Sequence of protein 1:
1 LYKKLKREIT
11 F

Sequence of protein 2:
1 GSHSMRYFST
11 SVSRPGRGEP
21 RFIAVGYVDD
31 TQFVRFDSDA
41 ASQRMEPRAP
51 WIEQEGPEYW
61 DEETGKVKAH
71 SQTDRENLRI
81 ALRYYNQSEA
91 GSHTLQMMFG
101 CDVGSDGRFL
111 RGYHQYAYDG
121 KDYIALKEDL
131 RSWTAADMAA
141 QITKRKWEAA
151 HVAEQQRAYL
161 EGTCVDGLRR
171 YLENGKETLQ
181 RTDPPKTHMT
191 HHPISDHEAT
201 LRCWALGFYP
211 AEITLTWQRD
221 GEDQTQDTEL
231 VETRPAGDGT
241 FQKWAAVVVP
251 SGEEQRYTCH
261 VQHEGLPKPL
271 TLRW

These two protein chains interact to form a complex.

Residue-level contacts at the interface:
Residue Y123 in protein 2 interacts with residue F11 in protein 1 (closest heavy-atom distance 3.6 Å).
Residue I80 in protein 2 contacts residue F11 in protein 1 (closest heavy-atom distance 3.7 Å).
Residue T73 in protein 2 is in contact with residue I9 in protein 1 (closest heavy-atom distance 3.6 Å).
Residue Y7 in protein 2 interacts with residue L1 in protein 1 (closest heavy-atom distance 2.9 Å).
Residue E63 in protein 2 interacts with residue L1 in protein 1 (closest heavy-atom distance 3.6 Å).
Residue M45 in protein 2 is in contact with residue Y2 in protein 1 (closest heavy-atom distance 4.0 Å).
Residue Y116 in protein 2 is in contact with residue F11 in protein 1 (closest heavy-atom distance 3.8 Å).
Residue V152 in protein 2 is in contact with residue I9 in protein 1 (closest heavy-atom distance 4.5 Å).
Residue N77 in protein 2 interacts with residue F11 in protein 1 (closest heavy-atom distance 2.9 Å).
Residue T163 in protein 2 contacts residue L1 in protein 1 (closest heavy-atom distance 3.7 Å).
Residue T73 in protein 2 interacts with residue E8 in protein 1 (closest heavy-atom distance 3.0 Å).
Residue M5 in protein 2 is in contact with residue L1 in protein 1 (closest heavy-atom distance 4.2 Å).
Residue K66 in protein 2 interacts with residue K3 in protein 1 (closest heavy-atom distance 3.6 Å).
Residue K66 in protein 2 contacts residue Y2 in protein 1 (closest heavy-atom distance 3.0 Å).
Residue K66 in protein 2 interacts with residue L1 in protein 1 (closest heavy-atom distance 4.1 Å).
Residue A69 in protein 2 contacts residue E8 in protein 1 (closest heavy-atom distance 4.0 Å).
Residue Q156 in protein 2 interacts with residue K3 in protein 1 (closest heavy-atom distance 4.2 Å).
Residue A150 in protein 2 is in contact with residue I9 in protein 1 (closest heavy-atom distance 3.6 Å).
Residue L95 in protein 2 contacts residue F11 in protein 1 (closest heavy-atom distance 3.7 Å).
Residue V67 in protein 2 is in contact with residue Y2 in protein 1 (closest heavy-atom distance 4.0 Å).
Residue T143 in protein 2 interacts with residue T10 in protein 1 (closest heavy-atom distance 4.7 Å).
Residue M97 in protein 2 contacts residue K3 in protein 1 (closest heavy-atom distance 3.6 Å).
Residue Y59 in protein 2 contacts residue L1 in protein 1 (closest heavy-atom distance 3.7 Å).
Residue Q155 in protein 2 contacts residue K6 in protein 1 (closest heavy-atom distance 4.2 Å).
Residue T143 in protein 2 interacts with residue F11 in protein 1 (closest heavy-atom distance 2.8 Å).
Residue H114 in protein 2 contacts residue K3 in protein 1 (closest heavy-atom distance 4.2 Å).
Residue Y171 in protein 2 is in contact with residue L1 in protein 1 (closest heavy-atom distance 2.9 Å).
Residue Y159 in protein 2 is in contact with residue K3 in protein 1 (closest heavy-atom distance 3.7 Å).
Residue N77 in protein 2 interacts with residue T10 in protein 1 (closest heavy-atom distance 3.3 Å).
Residue R170 in protein 2 contacts residue L1 in protein 1 (closest heavy-atom distance 4.3 Å).
Residue Y116 in protein 2 contacts residue K3 in protein 1 (closest heavy-atom distance 4.4 Å).
Residue E76 in protein 2 contacts residue T10 in protein 1 (closest heavy-atom distance 4.2 Å).
Residue S9 in protein 2 is in contact with residue Y2 in protein 1 (closest heavy-atom distance 4.3 Å).
Residue G167 in protein 2 is in contact with residue L1 in protein 1 (closest heavy-atom distance 3.9 Å).
Residue Y7 in protein 2 is in contact with residue Y2 in protein 1 (closest heavy-atom distance 3.5 Å).
Residue K146 in protein 2 is in contact with residue I9 in protein 1 (closest heavy-atom distance 4.0 Å).
Residue A69 in protein 2 contacts residue K4 in protein 1 (closest heavy-atom distance 4.1 Å).
Residue W147 in protein 2 interacts with residue I9 in protein 1 (closest heavy-atom distance 3.6 Å).
Residue F99 in protein 2 interacts with residue Y2 in protein 1 (closest heavy-atom distance 3.7 Å).
Residue F99 in protein 2 contacts residue K3 in protein 1 (closest heavy-atom distance 3.6 Å).
Residue Y159 in protein 2 is in contact with residue L1 in protein 1 (closest heavy-atom distance 2.6 Å).
Residue I80 in protein 2 is in contact with residue T10 in protein 1 (closest heavy-atom distance 3.3 Å).
Residue A24 in protein 2 is in contact with residue Y2 in protein 1 (closest heavy-atom distance 4.1 Å).
Residue W147 in protein 2 interacts with residue F11 in protein 1 (closest heavy-atom distance 3.8 Å).
Residue F22 in protein 2 is in contact with residue Y2 in protein 1 (closest heavy-atom distance 4.3 Å).
Residue K146 in protein 2 is in contact with residue F11 in protein 1 (closest heavy-atom distance 3.8 Å).
Residue H70 in protein 2 interacts with residue Y2 in protein 1 (closest heavy-atom distance 2.4 Å).
Residue Q156 in protein 2 is in contact with residue L5 in protein 1 (closest heavy-atom distance 3.4 Å).
Residue K146 in protein 2 is in contact with residue T10 in protein 1 (closest heavy-atom distance 2.9 Å).
Residue Y159 in protein 2 contacts residue Y2 in protein 1 (closest heavy-atom distance 3.7 Å).
Residue K66 in protein 2 is in contact with residue K4 in protein 1 (closest heavy-atom distance 3.6 Å).
Residue H70 in protein 2 contacts residue K3 in protein 1 (closest heavy-atom distance 3.5 Å).
Residue T73 in protein 2 is in contact with residue T10 in protein 1 (closest heavy-atom distance 4.3 Å).
Residue Q155 in protein 2 contacts residue L5 in protein 1 (closest heavy-atom distance 3.5 Å).
Residue E63 in protein 2 contacts residue Y2 in protein 1 (closest heavy-atom distance 3.3 Å).
Residue V152 in protein 2 contacts residue L5 in protein 1 (closest heavy-atom distance 3.8 Å).
Residue H70 in protein 2 is in contact with residue E8 in protein 1 (closest heavy-atom distance 4.3 Å).
Residue Y84 in protein 2 is in contact with residue F11 in protein 1 (closest heavy-atom distance 2.5 Å).
Residue W147 in protein 2 interacts with residue T10 in protein 1 (closest heavy-atom distance 2.7 Å).
Residue A81 in protein 2 interacts with residue F11 in protein 1 (closest heavy-atom distance 4.4 Å).